Interface contacts:
Residue K151 in protein 1 contacts residue L7 in protein 2 (closest heavy-atom distance 3.4 Å).
Residue K151 in protein 1 contacts residue I3 in protein 2 (closest heavy-atom distance 3.6 Å).
Residue A100 in protein 1 interacts with residue G4 in protein 2 (closest heavy-atom distance 5.0 Å).
Residue P101 in protein 1 is in contact with residue A1 in protein 2 (closest heavy-atom distance 4.9 Å).
Residue F144 in protein 1 is in contact with residue I3 in protein 2 (closest heavy-atom distance 4.4 Å).
Residue G141 in protein 1 contacts residue Y2 in protein 2 (closest heavy-atom distance 3.8 Å).
Residue S137 in protein 1 contacts residue Y2 in protein 2 (closest heavy-atom distance 3.7 Å).
Residue M48 in protein 1 interacts with residue P5 in protein 2 (closest heavy-atom distance 4.0 Å).
Residue T155 in protein 1 contacts residue L7 in protein 2 (closest heavy-atom distance 3.5 Å).
Residue F98 in protein 1 contacts residue L7 in protein 2 (closest heavy-atom distance 4.3 Å).
Residue L148 in protein 1 interacts with residue L7 in protein 2 (closest heavy-atom distance 4.2 Å).
Residue L148 in protein 1 is in contact with residue I3 in protein 2 (closest heavy-atom distance 3.0 Å).
Residue F98 in protein 1 is in contact with residue G4 in protein 2 (closest heavy-atom distance 4.3 Å).
Residue C99 in protein 1 contacts residue G4 in protein 2 (closest heavy-atom distance 3.3 Å).
Residue A100 in protein 1 is in contact with residue P5 in protein 2 (closest heavy-atom distance 3.7 Å).
Residue P101 in protein 1 is in contact with residue Y2 in protein 2 (closest heavy-atom distance 2.7 Å).
Residue R153 in protein 1 is in contact with residue I3 in protein 2 (closest heavy-atom distance 4.2 Å).
Residue P101 in protein 1 interacts with residue P5 in protein 2 (closest heavy-atom distance 3.8 Å).
Residue C99 in protein 1 is in contact with residue P5 in protein 2 (closest heavy-atom distance 3.7 Å).
Residue R153 in protein 1 contacts residue L7 in protein 2 (closest heavy-atom distance 3.0 Å).
Residue A145 in protein 1 contacts residue I3 in protein 2 (closest heavy-atom distance 4.8 Å).
Residue G141 in protein 1 interacts with residue I3 in protein 2 (closest heavy-atom distance 4.3 Å).

Sequence of protein 2:
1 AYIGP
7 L

This data describes a binding interaction between two proteins.

Sequence of protein 1:
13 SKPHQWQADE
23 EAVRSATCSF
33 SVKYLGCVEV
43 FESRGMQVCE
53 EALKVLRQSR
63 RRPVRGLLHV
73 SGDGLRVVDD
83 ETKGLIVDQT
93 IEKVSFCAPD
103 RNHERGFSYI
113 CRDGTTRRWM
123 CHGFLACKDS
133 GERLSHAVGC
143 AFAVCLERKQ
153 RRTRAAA